Residue-level contacts at the interface:
Residue V73 in the first protein contacts residue G61 in the second protein (closest heavy-atom distance 3.9 Å).
Residue I88 in the first protein contacts residue F68 in the second protein (closest heavy-atom distance 4.6 Å).
Residue A81 in the first protein interacts with residue F65 in the second protein (closest heavy-atom distance 3.6 Å).
Residue F85 in the first protein contacts residue F68 in the second protein (closest heavy-atom distance 4.1 Å).
Residue G72 in the first protein is in contact with residue V54 in the second protein (closest heavy-atom distance 3.5 Å).
Residue L77 in the first protein interacts with residue F65 in the second protein (closest heavy-atom distance 3.5 Å).
Residue I88 in the first protein contacts residue A72 in the second protein (closest heavy-atom distance 4.2 Å).
Residue F85 in the first protein contacts residue F65 in the second protein (closest heavy-atom distance 4.8 Å).
Residue L82 in the first protein interacts with residue F65 in the second protein (closest heavy-atom distance 3.7 Å).
Residue G72 in the first protein interacts with residue A58 in the second protein (closest heavy-atom distance 3.8 Å).
Residue I76 in the first protein is in contact with residue I62 in the second protein (closest heavy-atom distance 3.5 Å).
Residue V73 in the first protein is in contact with residue A58 in the second protein (closest heavy-atom distance 4.2 Å).
Residue I76 in the first protein is in contact with residue G57 in the second protein (closest heavy-atom distance 4.9 Å).
Residue F69 in the first protein is in contact with residue V56 in the second protein (closest heavy-atom distance 3.5 Å).
Residue F69 in the first protein is in contact with residue I60 in the second protein (closest heavy-atom distance 4.4 Å).
Residue F69 in the first protein contacts residue G57 in the second protein (closest heavy-atom distance 3.7 Å).
Residue F69 in the first protein interacts with residue V53 in the second protein (closest heavy-atom distance 3.8 Å).
Residue V73 in the first protein interacts with residue G57 in the second protein (closest heavy-atom distance 3.4 Å).
Residue D68 in the first protein contacts residue V53 in the second protein (closest heavy-atom distance 4.0 Å).
Residue L75 in the first protein interacts with residue V54 in the second protein (closest heavy-atom distance 4.3 Å).
Residue Q71 in the first protein is in contact with residue V54 in the second protein (closest heavy-atom distance 3.7 Å).
Residue I76 in the first protein contacts residue A58 in the second protein (closest heavy-atom distance 3.0 Å).
Residue G72 in the first protein is in contact with residue G57 in the second protein (closest heavy-atom distance 4.3 Å).
Residue I88 in the first protein is in contact with residue T69 in the second protein (closest heavy-atom distance 3.8 Å).
Residue I76 in the first protein contacts residue G61 in the second protein (closest heavy-atom distance 4.0 Å).

This data describes a binding interaction between two proteins.

Sequence of the second protein:
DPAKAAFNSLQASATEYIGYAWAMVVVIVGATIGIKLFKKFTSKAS

Sequence of the first protein:
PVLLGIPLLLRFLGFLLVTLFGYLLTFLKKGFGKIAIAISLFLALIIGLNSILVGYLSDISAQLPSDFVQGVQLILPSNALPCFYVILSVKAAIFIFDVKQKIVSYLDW